Sequence of chain B:
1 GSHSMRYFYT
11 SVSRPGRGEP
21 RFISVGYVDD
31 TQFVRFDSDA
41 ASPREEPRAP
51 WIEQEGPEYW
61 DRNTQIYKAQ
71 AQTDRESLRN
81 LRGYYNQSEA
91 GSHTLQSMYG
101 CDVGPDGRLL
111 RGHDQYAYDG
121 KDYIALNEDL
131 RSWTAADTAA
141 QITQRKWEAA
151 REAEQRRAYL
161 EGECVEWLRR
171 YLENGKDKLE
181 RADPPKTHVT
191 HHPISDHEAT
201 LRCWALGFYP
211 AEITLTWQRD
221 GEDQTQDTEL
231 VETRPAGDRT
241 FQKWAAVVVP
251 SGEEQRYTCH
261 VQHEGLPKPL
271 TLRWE

This data describes a binding interaction between two proteins.

Contacts between the two chains:
Residue S77 in chain B is in contact with residue A7 in chain A (closest heavy-atom distance 4.7 Å).
Residue I66 in chain B is in contact with residue R3 in chain A (closest heavy-atom distance 3.1 Å).
Residue N80 in chain B contacts residue L9 in chain A (closest heavy-atom distance 2.8 Å).
Residue E45 in chain B is in contact with residue P2 in chain A (closest heavy-atom distance 4.1 Å).
Residue W167 in chain B is in contact with residue I1 in chain A (closest heavy-atom distance 3.4 Å).
Residue N63 in chain B interacts with residue I1 in chain A (closest heavy-atom distance 3.4 Å).
Residue T73 in chain B is in contact with residue A7 in chain A (closest heavy-atom distance 3.4 Å).
Residue L81 in chain B is in contact with residue L9 in chain A (closest heavy-atom distance 4.1 Å).
Residue M5 in chain B interacts with residue I1 in chain A (closest heavy-atom distance 3.7 Å).
Residue R62 in chain B is in contact with residue R4 in chain A (closest heavy-atom distance 3.8 Å).
Residue S77 in chain B interacts with residue L9 in chain A (closest heavy-atom distance 3.0 Å).
Residue L95 in chain B interacts with residue L9 in chain A (closest heavy-atom distance 3.9 Å).
Residue Y9 in chain B contacts residue P2 in chain A (closest heavy-atom distance 3.8 Å).
Residue Y116 in chain B is in contact with residue N5 in chain A (closest heavy-atom distance 3.9 Å).
Residue N80 in chain B contacts residue T8 in chain A (closest heavy-atom distance 3.9 Å).
Residue Y159 in chain B is in contact with residue P2 in chain A (closest heavy-atom distance 3.8 Å).
Residue Y9 in chain B interacts with residue R3 in chain A (closest heavy-atom distance 4.5 Å).
Residue Y99 in chain B interacts with residue P2 in chain A (closest heavy-atom distance 3.3 Å).
Residue K146 in chain B interacts with residue L9 in chain A (closest heavy-atom distance 2.9 Å).
Residue T73 in chain B contacts residue T8 in chain A (closest heavy-atom distance 3.7 Å).
Residue R62 in chain B is in contact with residue R3 in chain A (closest heavy-atom distance 4.4 Å).
Residue R156 in chain B contacts residue R3 in chain A (closest heavy-atom distance 3.4 Å).
Residue W147 in chain B contacts residue L9 in chain A (closest heavy-atom distance 3.8 Å).
Residue E152 in chain B is in contact with residue N5 in chain A (closest heavy-atom distance 4.1 Å).
Residue T73 in chain B contacts residue V6 in chain A (closest heavy-atom distance 4.0 Å).
Residue R62 in chain B interacts with residue I1 in chain A (closest heavy-atom distance 3.4 Å).
Residue D114 in chain B is in contact with residue R3 in chain A (closest heavy-atom distance 2.8 Å).
Residue Y159 in chain B interacts with residue I1 in chain A (closest heavy-atom distance 2.5 Å).
Residue I66 in chain B is in contact with residue R4 in chain A (closest heavy-atom distance 4.0 Å).
Residue Y67 in chain B is in contact with residue P2 in chain A (closest heavy-atom distance 3.5 Å).
Residue Y84 in chain B is in contact with residue L9 in chain A (closest heavy-atom distance 2.6 Å).
Residue R156 in chain B is in contact with residue N5 in chain A (closest heavy-atom distance 2.8 Å).
Residue T143 in chain B contacts residue T8 in chain A (closest heavy-atom distance 5.0 Å).
Residue Y171 in chain B is in contact with residue I1 in chain A (closest heavy-atom distance 2.8 Å).
Residue W147 in chain B contacts residue T8 in chain A (closest heavy-atom distance 2.9 Å).
Residue N63 in chain B interacts with residue P2 in chain A (closest heavy-atom distance 3.4 Å).
Residue R62 in chain B interacts with residue P2 in chain A (closest heavy-atom distance 2.8 Å).
Residue Y7 in chain B interacts with residue P2 in chain A (closest heavy-atom distance 3.3 Å).
Residue Y123 in chain B interacts with residue L9 in chain A (closest heavy-atom distance 3.7 Å).
Residue W147 in chain B contacts residue A7 in chain A (closest heavy-atom distance 3.8 Å).
Residue I66 in chain B contacts residue P2 in chain A (closest heavy-atom distance 3.8 Å).
Residue E163 in chain B interacts with residue P2 in chain A (closest heavy-atom distance 5.0 Å).
Residue E76 in chain B contacts residue T8 in chain A (closest heavy-atom distance 3.7 Å).
Residue Y7 in chain B contacts residue I1 in chain A (closest heavy-atom distance 2.9 Å).
Residue Q70 in chain B interacts with residue N5 in chain A (closest heavy-atom distance 3.1 Å).
Residue Y99 in chain B is in contact with residue R3 in chain A (closest heavy-atom distance 3.1 Å).
Residue T143 in chain B contacts residue L9 in chain A (closest heavy-atom distance 2.7 Å).
Residue E163 in chain B contacts residue I1 in chain A (closest heavy-atom distance 4.4 Å).
Residue F33 in chain B interacts with residue I1 in chain A (closest heavy-atom distance 4.8 Å).
Residue Y116 in chain B contacts residue L9 in chain A (closest heavy-atom distance 3.9 Å).
Residue T73 in chain B contacts residue N5 in chain A (closest heavy-atom distance 4.6 Å).
Residue Y116 in chain B contacts residue R3 in chain A (closest heavy-atom distance 3.4 Å).
Residue R156 in chain B is in contact with residue A7 in chain A (closest heavy-atom distance 3.9 Å).
Residue E152 in chain B is in contact with residue A7 in chain A (closest heavy-atom distance 3.3 Å).
Residue Y59 in chain B is in contact with residue I1 in chain A (closest heavy-atom distance 3.5 Å).
Residue S77 in chain B is in contact with residue T8 in chain A (closest heavy-atom distance 3.4 Å).
Residue Y159 in chain B interacts with residue R3 in chain A (closest heavy-atom distance 3.3 Å).
Residue K146 in chain B interacts with residue T8 in chain A (closest heavy-atom distance 3.1 Å).

Sequence of chain A:
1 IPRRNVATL